Contacts between the two chains:
Residue S156 in chain B interacts with residue T43 in chain A (closest heavy-atom distance 4.6 Å).
Residue F57 in chain B contacts residue Q37 in chain A (closest heavy-atom distance 3.7 Å).
Residue S156 in chain B is in contact with residue D41 in chain A (closest heavy-atom distance 3.5 Å).
Residue F57 in chain B contacts residue H110 in chain A (closest heavy-atom distance 3.9 Å).
Residue S141 in chain B contacts residue S2 in chain A (closest heavy-atom distance 4.6 Å).
Residue M135 in chain B contacts residue E137 in chain A (closest heavy-atom distance 4.0 Å).
Residue T133 in chain B is in contact with residue A136 in chain A (closest heavy-atom distance 3.8 Å).
Residue R55 in chain B is in contact with residue V112 in chain A (closest heavy-atom distance 4.1 Å).
Residue Q159 in chain B contacts residue M46 in chain A (closest heavy-atom distance 3.2 Å).
Residue P64 in chain B contacts residue T146 in chain A (closest heavy-atom distance 3.3 Å).
Residue Y138 in chain B is in contact with residue S2 in chain A (closest heavy-atom distance 3.2 Å).
Residue M60 in chain B is in contact with residue K28 in chain A (closest heavy-atom distance 3.5 Å).
Residue K53 in chain B contacts residue R109 in chain A (closest heavy-atom distance 4.8 Å).
Residue P61 in chain B interacts with residue T148 in chain A (closest heavy-atom distance 3.5 Å).
Residue Y138 in chain B is in contact with residue M1 in chain A (closest heavy-atom distance 4.1 Å).
Residue R55 in chain B is in contact with residue R109 in chain A (closest heavy-atom distance 3.6 Å).
Residue G43 in chain B interacts with residue F169 in chain A (closest heavy-atom distance 3.4 Å).
Residue M135 in chain B is in contact with residue E11 in chain A (closest heavy-atom distance 4.2 Å).
Residue T133 in chain B interacts with residue N139 in chain A (closest heavy-atom distance 4.4 Å).
Residue M135 in chain B contacts residue K138 in chain A (closest heavy-atom distance 3.2 Å).
Residue N154 in chain B contacts residue R39 in chain A (closest heavy-atom distance 4.8 Å).
Residue T155 in chain B contacts residue D41 in chain A (closest heavy-atom distance 2.1 Å).
Residue F44 in chain B is in contact with residue W164 in chain A (closest heavy-atom distance 3.2 Å).
Residue M135 in chain B interacts with residue W13 in chain A (closest heavy-atom distance 3.7 Å).
Residue V134 in chain B contacts residue M1 in chain A (closest heavy-atom distance 4.0 Å).
Residue Y138 in chain B contacts residue E9 in chain A (closest heavy-atom distance 3.2 Å).
Residue G43 in chain B contacts residue N167 in chain A (closest heavy-atom distance 3.2 Å).
Residue S156 in chain B is in contact with residue P40 in chain A (closest heavy-atom distance 4.6 Å).
Residue F57 in chain B contacts residue F42 in chain A (closest heavy-atom distance 4.0 Å).
Residue D136 in chain B interacts with residue N139 in chain A (closest heavy-atom distance 3.1 Å).
Residue M60 in chain B interacts with residue I29 in chain A (closest heavy-atom distance 4.3 Å).
Residue G43 in chain B is in contact with residue M170 in chain A (closest heavy-atom distance 3.7 Å).
Residue T155 in chain B contacts residue T43 in chain A (closest heavy-atom distance 3.5 Å).
Residue G42 in chain B contacts residue M170 in chain A (closest heavy-atom distance 3.5 Å).
Residue F44 in chain B is in contact with residue R163 in chain A (closest heavy-atom distance 4.3 Å).
Residue Y39 in chain B interacts with residue F169 in chain A (closest heavy-atom distance 3.9 Å).
Residue T133 in chain B contacts residue K138 in chain A (closest heavy-atom distance 4.7 Å).
Residue R55 in chain B contacts residue N108 in chain A (closest heavy-atom distance 4.1 Å).
Residue T155 in chain B contacts residue F42 in chain A (closest heavy-atom distance 4.3 Å).
Residue M60 in chain B is in contact with residue Q32 in chain A (closest heavy-atom distance 3.2 Å).
Residue R142 in chain B is in contact with residue E9 in chain A (closest heavy-atom distance 3.3 Å).
Residue N154 in chain B is in contact with residue D41 in chain A (closest heavy-atom distance 3.7 Å).
Residue F57 in chain B contacts residue F111 in chain A (closest heavy-atom distance 3.8 Å).
Residue Q159 in chain B is in contact with residue T43 in chain A (closest heavy-atom distance 4.4 Å).
Residue T56 in chain B is in contact with residue H110 in chain A (closest heavy-atom distance 2.6 Å).
Residue R55 in chain B interacts with residue H110 in chain A (closest heavy-atom distance 4.0 Å).
Residue T155 in chain B is in contact with residue R39 in chain A (closest heavy-atom distance 4.1 Å).
Residue F57 in chain B is in contact with residue P44 in chain A (closest heavy-atom distance 4.2 Å).
Residue T133 in chain B is in contact with residue E137 in chain A (closest heavy-atom distance 3.2 Å).
Residue E126 in chain B contacts residue N139 in chain A (closest heavy-atom distance 4.7 Å).
Residue F44 in chain B contacts residue M170 in chain A (closest heavy-atom distance 3.5 Å).
Residue G42 in chain B contacts residue F169 in chain A (closest heavy-atom distance 3.7 Å).
Residue K58 in chain B interacts with residue H110 in chain A (closest heavy-atom distance 4.5 Å).
Residue Q159 in chain B interacts with residue G45 in chain A (closest heavy-atom distance 4.3 Å).
Residue V62 in chain B interacts with residue T148 in chain A (closest heavy-atom distance 3.7 Å).
Residue T155 in chain B is in contact with residue T48 in chain A (closest heavy-atom distance 3.2 Å).
Residue Y39 in chain B interacts with residue N167 in chain A (closest heavy-atom distance 3.3 Å).
Residue Y138 in chain B interacts with residue R8 in chain A (closest heavy-atom distance 2.1 Å).
Residue P61 in chain B interacts with residue K28 in chain A (closest heavy-atom distance 3.7 Å).
Residue T155 in chain B is in contact with residue M46 in chain A (closest heavy-atom distance 4.6 Å).

This data describes a binding interaction between two proteins.

Sequence of chain B:
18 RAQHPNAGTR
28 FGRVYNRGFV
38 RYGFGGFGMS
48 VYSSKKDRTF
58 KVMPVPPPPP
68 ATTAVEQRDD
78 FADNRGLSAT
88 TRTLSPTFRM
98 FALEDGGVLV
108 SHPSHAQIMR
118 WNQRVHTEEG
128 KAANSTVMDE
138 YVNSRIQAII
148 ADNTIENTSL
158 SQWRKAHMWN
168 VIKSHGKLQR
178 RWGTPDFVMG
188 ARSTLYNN

Sequence of chain A:
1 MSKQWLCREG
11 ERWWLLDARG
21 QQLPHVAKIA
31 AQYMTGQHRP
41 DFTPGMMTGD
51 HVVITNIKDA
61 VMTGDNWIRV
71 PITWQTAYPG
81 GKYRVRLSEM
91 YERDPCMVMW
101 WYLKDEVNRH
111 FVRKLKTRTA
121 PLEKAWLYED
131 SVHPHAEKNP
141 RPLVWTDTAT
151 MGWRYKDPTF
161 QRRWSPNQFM